Sequence of the second protein:
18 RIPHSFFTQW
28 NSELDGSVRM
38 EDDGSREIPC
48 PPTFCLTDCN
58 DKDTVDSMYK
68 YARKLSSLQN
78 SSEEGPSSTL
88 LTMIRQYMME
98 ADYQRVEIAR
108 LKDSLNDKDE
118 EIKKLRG

The following describes two proteins that form a bound complex.

Sequence of the first protein:
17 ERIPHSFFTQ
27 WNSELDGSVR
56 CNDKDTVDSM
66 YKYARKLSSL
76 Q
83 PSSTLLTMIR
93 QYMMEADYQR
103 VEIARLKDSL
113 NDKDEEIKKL

Interface contacts:
Residue R123 in the second protein contacts residue L122 in the first protein (closest heavy-atom distance 3.6 Å).
Residue L112 in the second protein is in contact with residue S111 in the first protein (closest heavy-atom distance 3.7 Å).
Residue M96 in the second protein is in contact with residue F24 in the first protein (closest heavy-atom distance 3.4 Å).
Residue R102 in the second protein is in contact with residue Q101 in the first protein (closest heavy-atom distance 3.1 Å).
Residue Y100 in the second protein contacts residue P20 in the first protein (closest heavy-atom distance 3.6 Å).
Residue Y100 in the second protein interacts with residue F23 in the first protein (closest heavy-atom distance 3.5 Å).
Residue K115 in the second protein contacts residue D116 in the first protein (closest heavy-atom distance 2.4 Å).
Residue I19 in the second protein is in contact with residue Y100 in the first protein (closest heavy-atom distance 3.5 Å).
Residue A98 in the second protein interacts with residue Q101 in the first protein (closest heavy-atom distance 3.3 Å).
Residue M95 in the second protein contacts residue Y94 in the first protein (closest heavy-atom distance 3.1 Å).
Residue M96 in the second protein is in contact with residue F23 in the first protein (closest heavy-atom distance 3.6 Å).
Residue R102 in the second protein interacts with residue E97 in the first protein (closest heavy-atom distance 3.5 Å).
Residue E104 in the second protein interacts with residue I105 in the first protein (closest heavy-atom distance 3.5 Å).
Residue L108 in the second protein contacts residue L112 in the first protein (closest heavy-atom distance 3.8 Å).
Residue E104 in the second protein interacts with residue K109 in the first protein (closest heavy-atom distance 3.7 Å).
Residue Y94 in the second protein is in contact with residue M95 in the first protein (closest heavy-atom distance 3.2 Å).
Residue W27 in the second protein interacts with residue M95 in the first protein (closest heavy-atom distance 3.5 Å).
Residue M96 in the second protein interacts with residue W27 in the first protein (closest heavy-atom distance 3.5 Å).
Residue D99 in the second protein interacts with residue W27 in the first protein (closest heavy-atom distance 2.7 Å).
Residue E97 in the second protein contacts residue E17 in the first protein (closest heavy-atom distance 2.2 Å).
Residue R92 in the second protein contacts residue W27 in the first protein (closest heavy-atom distance 3.3 Å).
Residue L108 in the second protein is in contact with residue I105 in the first protein (closest heavy-atom distance 3.8 Å).
Residue K109 in the second protein interacts with residue E104 in the first protein (closest heavy-atom distance 3.3 Å).
Residue F24 in the second protein interacts with residue M96 in the first protein (closest heavy-atom distance 3.4 Å).
Residue A98 in the second protein is in contact with residue A98 in the first protein (closest heavy-atom distance 3.7 Å).
Residue Y94 in the second protein contacts residue Y94 in the first protein (closest heavy-atom distance 3.7 Å).
Residue I105 in the second protein is in contact with residue L108 in the first protein (closest heavy-atom distance 3.8 Å).
Residue N28 in the second protein is in contact with residue R92 in the first protein (closest heavy-atom distance 2.9 Å).
Residue D99 in the second protein contacts residue F23 in the first protein (closest heavy-atom distance 3.8 Å).
Residue I105 in the second protein interacts with residue E104 in the first protein (closest heavy-atom distance 3.6 Å).
Residue I119 in the second protein contacts residue E118 in the first protein (closest heavy-atom distance 3.3 Å).
Residue L122 in the second protein interacts with residue L122 in the first protein (closest heavy-atom distance 3.7 Å).
Residue F23 in the second protein interacts with residue M96 in the first protein (closest heavy-atom distance 3.7 Å).
Residue R92 in the second protein interacts with residue L31 in the first protein (closest heavy-atom distance 3.4 Å).
Residue Y94 in the second protein contacts residue R102 in the first protein (closest heavy-atom distance 3.6 Å).
Residue Q101 in the second protein interacts with residue Q101 in the first protein (closest heavy-atom distance 3.7 Å).
Residue R92 in the second protein is in contact with residue D32 in the first protein (closest heavy-atom distance 2.8 Å).
Residue M96 in the second protein interacts with residue I19 in the first protein (closest heavy-atom distance 3.5 Å).
Residue W27 in the second protein is in contact with residue M96 in the first protein (closest heavy-atom distance 3.5 Å).
Residue E97 in the second protein contacts residue I19 in the first protein (closest heavy-atom distance 3.6 Å).
Residue Y94 in the second protein interacts with residue A98 in the first protein (closest heavy-atom distance 3.5 Å).
Residue E104 in the second protein is in contact with residue R18 in the first protein (closest heavy-atom distance 3.4 Å).
Residue P20 in the second protein interacts with residue Y100 in the first protein (closest heavy-atom distance 3.5 Å).
Residue A98 in the second protein is in contact with residue Y94 in the first protein (closest heavy-atom distance 3.7 Å).
Residue F23 in the second protein contacts residue Y100 in the first protein (closest heavy-atom distance 3.6 Å).
Residue W27 in the second protein is in contact with residue R92 in the first protein (closest heavy-atom distance 3.3 Å).
Residue D32 in the second protein contacts residue R92 in the first protein (closest heavy-atom distance 2.7 Å).
Residue K109 in the second protein interacts with residue L108 in the first protein (closest heavy-atom distance 3.5 Å).
Residue L122 in the second protein contacts residue I119 in the first protein (closest heavy-atom distance 3.8 Å).
Residue E97 in the second protein interacts with residue R102 in the first protein (closest heavy-atom distance 3.7 Å).
Residue Q101 in the second protein is in contact with residue R102 in the first protein (closest heavy-atom distance 3.2 Å).
Residue M95 in the second protein interacts with residue W27 in the first protein (closest heavy-atom distance 3.8 Å).
Residue I105 in the second protein contacts residue I105 in the first protein (closest heavy-atom distance 3.5 Å).
Residue W27 in the second protein interacts with residue D99 in the first protein (closest heavy-atom distance 2.8 Å).
Residue L112 in the second protein contacts residue L108 in the first protein (closest heavy-atom distance 3.9 Å).
Residue Q101 in the second protein interacts with residue A98 in the first protein (closest heavy-atom distance 3.7 Å).
Residue R92 in the second protein contacts residue N28 in the first protein (closest heavy-atom distance 3.0 Å).
Residue L112 in the second protein interacts with residue L112 in the first protein (closest heavy-atom distance 3.6 Å).
Residue L108 in the second protein interacts with residue L108 in the first protein (closest heavy-atom distance 3.9 Å).
Residue I119 in the second protein is in contact with residue I119 in the first protein (closest heavy-atom distance 3.7 Å).